These two protein chains interact to form a complex.

Sequence of protein 1:
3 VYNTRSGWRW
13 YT

Sequence of protein 2:
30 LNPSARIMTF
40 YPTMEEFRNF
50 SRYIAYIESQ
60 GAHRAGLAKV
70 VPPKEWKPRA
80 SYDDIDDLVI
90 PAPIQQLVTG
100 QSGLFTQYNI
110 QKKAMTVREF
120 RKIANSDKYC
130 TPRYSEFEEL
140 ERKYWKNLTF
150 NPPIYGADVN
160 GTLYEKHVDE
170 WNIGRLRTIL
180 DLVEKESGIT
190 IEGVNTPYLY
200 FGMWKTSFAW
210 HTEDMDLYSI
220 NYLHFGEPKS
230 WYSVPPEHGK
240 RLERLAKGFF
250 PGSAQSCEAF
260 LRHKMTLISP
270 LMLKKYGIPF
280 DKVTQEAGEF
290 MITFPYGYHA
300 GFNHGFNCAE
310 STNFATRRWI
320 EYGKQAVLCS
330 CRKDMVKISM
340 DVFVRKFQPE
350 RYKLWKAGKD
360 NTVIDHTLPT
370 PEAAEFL

Contacts between the two chains:
Residue I109 in protein 2 is in contact with residue W12 in protein 1 (closest heavy-atom distance 3.7 Å).
Residue K111 in protein 2 is in contact with residue W12 in protein 1 (closest heavy-atom distance 3.7 Å).
Residue N108 in protein 2 is in contact with residue T14 in protein 1 (closest heavy-atom distance 3.2 Å).
Residue Q110 in protein 2 interacts with residue W12 in protein 1 (closest heavy-atom distance 3.7 Å).
Residue Q110 in protein 2 is in contact with residue Y13 in protein 1 (closest heavy-atom distance 4.8 Å).
Residue Q110 in protein 2 interacts with residue T14 in protein 1 (closest heavy-atom distance 3.3 Å).
Residue I109 in protein 2 interacts with residue T14 in protein 1 (closest heavy-atom distance 3.6 Å).